Sequence of the second protein:
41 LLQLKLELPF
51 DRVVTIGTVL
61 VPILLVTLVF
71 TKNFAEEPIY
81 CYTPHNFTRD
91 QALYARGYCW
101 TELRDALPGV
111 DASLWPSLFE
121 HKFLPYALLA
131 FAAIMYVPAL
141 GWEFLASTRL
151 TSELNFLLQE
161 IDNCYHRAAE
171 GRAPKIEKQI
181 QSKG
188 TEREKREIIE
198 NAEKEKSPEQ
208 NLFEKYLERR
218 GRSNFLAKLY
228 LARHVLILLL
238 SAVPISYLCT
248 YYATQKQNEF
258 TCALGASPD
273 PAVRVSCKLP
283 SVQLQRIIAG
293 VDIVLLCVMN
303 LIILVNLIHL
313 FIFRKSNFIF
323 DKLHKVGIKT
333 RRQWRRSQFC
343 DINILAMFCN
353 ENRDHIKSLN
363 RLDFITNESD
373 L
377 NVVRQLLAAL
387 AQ

Sequence of the first protein:
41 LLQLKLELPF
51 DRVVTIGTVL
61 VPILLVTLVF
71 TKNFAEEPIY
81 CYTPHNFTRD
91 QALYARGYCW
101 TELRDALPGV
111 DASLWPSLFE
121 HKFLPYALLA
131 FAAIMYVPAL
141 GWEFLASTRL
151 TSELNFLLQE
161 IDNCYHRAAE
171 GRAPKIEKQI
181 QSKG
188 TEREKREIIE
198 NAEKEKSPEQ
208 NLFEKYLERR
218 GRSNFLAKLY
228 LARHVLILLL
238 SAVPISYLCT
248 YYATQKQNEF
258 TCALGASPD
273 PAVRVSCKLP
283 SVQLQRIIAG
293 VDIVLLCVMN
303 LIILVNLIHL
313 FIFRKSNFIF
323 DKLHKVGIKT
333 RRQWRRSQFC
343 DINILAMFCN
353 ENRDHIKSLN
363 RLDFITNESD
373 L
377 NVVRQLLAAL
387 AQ

The following describes two proteins that form a bound complex.

Residue-level contacts at the interface:
Residue P265 in the first protein is in contact with residue P84 in the second protein (closest heavy-atom distance 4.3 Å).
Residue L93 in the first protein contacts residue E77 in the second protein (closest heavy-atom distance 3.3 Å).
Residue Y94 in the first protein contacts residue K280 in the second protein (closest heavy-atom distance 3.9 Å).
Residue D90 in the first protein interacts with residue T88 in the second protein (closest heavy-atom distance 3.9 Å).
Residue S152 in the first protein is in contact with residue R355 in the second protein (closest heavy-atom distance 3.4 Å).
Residue S152 in the first protein contacts residue D356 in the second protein (closest heavy-atom distance 2.7 Å).
Residue N208 in the first protein is in contact with residue L382 in the second protein (closest heavy-atom distance 3.7 Å).
Residue R149 in the first protein interacts with residue R355 in the second protein (closest heavy-atom distance 3.7 Å).
Residue R216 in the first protein interacts with residue N369 in the second protein (closest heavy-atom distance 2.6 Å).
Residue R89 in the first protein contacts residue R89 in the second protein (closest heavy-atom distance 3.9 Å).
Residue F156 in the first protein contacts residue N362 in the second protein (closest heavy-atom distance 3.1 Å).
Residue T148 in the first protein is in contact with residue D356 in the second protein (closest heavy-atom distance 3.1 Å).
Residue N208 in the first protein contacts residue Q381 in the second protein (closest heavy-atom distance 3.9 Å).
Residue Y94 in the first protein is in contact with residue Y80 in the second protein (closest heavy-atom distance 3.3 Å).
Residue F144 in the first protein interacts with residue V53 in the second protein (closest heavy-atom distance 4.0 Å).
Residue T88 in the first protein interacts with residue H85 in the second protein (closest heavy-atom distance 3.5 Å).
Residue F87 in the first protein is in contact with residue Y82 in the second protein (closest heavy-atom distance 3.7 Å).
Residue F156 in the first protein is in contact with residue F366 in the second protein (closest heavy-atom distance 3.3 Å).
Residue S152 in the first protein is in contact with residue N362 in the second protein (closest heavy-atom distance 3.1 Å).
Residue F74 in the first protein contacts residue A75 in the second protein (closest heavy-atom distance 4.1 Å).
Residue F119 in the first protein interacts with residue Q285 in the second protein (closest heavy-atom distance 4.4 Å).
Residue N155 in the first protein interacts with residue D356 in the second protein (closest heavy-atom distance 3.7 Å).
Residue Y98 in the first protein is in contact with residue E256 in the second protein (closest heavy-atom distance 4.3 Å).
Residue Y94 in the first protein contacts residue C81 in the second protein (closest heavy-atom distance 3.7 Å).
Residue N155 in the first protein interacts with residue K359 in the second protein (closest heavy-atom distance 3.0 Å).
Residue R216 in the first protein contacts residue D365 in the second protein (closest heavy-atom distance 3.6 Å).
Residue D90 in the first protein interacts with residue R96 in the second protein (closest heavy-atom distance 4.3 Å).
Residue W100 in the first protein interacts with residue E76 in the second protein (closest heavy-atom distance 3.6 Å).
Residue Y213 in the first protein is in contact with residue F366 in the second protein (closest heavy-atom distance 3.4 Å).
Residue T101 in the first protein is in contact with residue Q285 in the second protein (closest heavy-atom distance 3.8 Å).
Residue F144 in the first protein interacts with residue P49 in the second protein (closest heavy-atom distance 4.3 Å).
Residue E160 in the first protein contacts residue R363 in the second protein (closest heavy-atom distance 3.0 Å).
Residue K122 in the first protein is in contact with residue K72 in the second protein (closest heavy-atom distance 4.1 Å).
Residue Y94 in the first protein contacts residue S278 in the second protein (closest heavy-atom distance 4.2 Å).
Residue P265 in the first protein interacts with residue Y82 in the second protein (closest heavy-atom distance 3.4 Å).
Residue Y126 in the first protein is in contact with residue K72 in the second protein (closest heavy-atom distance 4.1 Å).
Residue D90 in the first protein is in contact with residue R89 in the second protein (closest heavy-atom distance 3.9 Å).
Residue Q159 in the first protein contacts residue K359 in the second protein (closest heavy-atom distance 3.8 Å).
Residue Y94 in the first protein is in contact with residue Y82 in the second protein (closest heavy-atom distance 3.2 Å).
Residue T151 in the first protein contacts residue D356 in the second protein (closest heavy-atom distance 3.0 Å).
Residue N208 in the first protein interacts with residue F366 in the second protein (closest heavy-atom distance 4.3 Å).
Residue Q91 in the first protein is in contact with residue Y82 in the second protein (closest heavy-atom distance 3.1 Å).
Residue E102 in the first protein interacts with residue K280 in the second protein (closest heavy-atom distance 3.6 Å).
Residue F144 in the first protein contacts residue R52 in the second protein (closest heavy-atom distance 3.8 Å).
Residue D90 in the first protein contacts residue A92 in the second protein (closest heavy-atom distance 3.4 Å).
Residue Q91 in the first protein is in contact with residue T83 in the second protein (closest heavy-atom distance 3.7 Å).
Residue R216 in the first protein contacts residue E370 in the second protein (closest heavy-atom distance 3.4 Å).
Residue S264 in the first protein interacts with residue Y82 in the second protein (closest heavy-atom distance 3.7 Å).
Residue L209 in the first protein is in contact with residue F366 in the second protein (closest heavy-atom distance 3.5 Å).
Residue Y98 in the first protein contacts residue K280 in the second protein (closest heavy-atom distance 3.6 Å).
Residue T101 in the first protein contacts residue P282 in the second protein (closest heavy-atom distance 3.9 Å).
Residue D90 in the first protein is in contact with residue T83 in the second protein (closest heavy-atom distance 3.6 Å).
Residue K122 in the first protein contacts residue Q285 in the second protein (closest heavy-atom distance 4.4 Å).
Residue P205 in the first protein contacts residue A385 in the second protein (closest heavy-atom distance 3.7 Å).
Residue N155 in the first protein is in contact with residue N362 in the second protein (closest heavy-atom distance 4.2 Å).
Residue T101 in the first protein is in contact with residue K280 in the second protein (closest heavy-atom distance 2.9 Å).
Residue G97 in the first protein contacts residue Y80 in the second protein (closest heavy-atom distance 3.5 Å).
Residue N208 in the first protein contacts residue I367 in the second protein (closest heavy-atom distance 3.8 Å).
Residue L93 in the first protein interacts with residue Y80 in the second protein (closest heavy-atom distance 4.0 Å).
Residue D90 in the first protein interacts with residue F87 in the second protein (closest heavy-atom distance 4.1 Å).